Sequence of the second protein:
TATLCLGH

Residue-level contacts at the interface:
Residue K102 in the first protein is in contact with residue T10 in the second protein (closest heavy-atom distance 3.7 Å).
Residue C100 in the first protein is in contact with residue C14 in the second protein (closest heavy-atom distance 2.0 Å).
Residue G99 in the first protein interacts with residue L13 in the second protein (closest heavy-atom distance 4.0 Å).
Residue F101 in the first protein is in contact with residue L13 in the second protein (closest heavy-atom distance 2.4 Å).
Residue S56 in the first protein is in contact with residue L13 in the second protein (closest heavy-atom distance 3.7 Å).
Residue E60 in the first protein interacts with residue L15 in the second protein (closest heavy-atom distance 4.1 Å).
Residue F101 in the first protein contacts residue A11 in the second protein (closest heavy-atom distance 3.8 Å).
Residue V63 in the first protein is in contact with residue L15 in the second protein (closest heavy-atom distance 3.7 Å).
Residue K102 in the first protein interacts with residue T12 in the second protein (closest heavy-atom distance 4.2 Å).
Residue A59 in the first protein contacts residue L15 in the second protein (closest heavy-atom distance 3.6 Å).
Residue E66 in the first protein is in contact with residue H17 in the second protein (closest heavy-atom distance 3.5 Å).
Residue F82 in the first protein is in contact with residue L15 in the second protein (closest heavy-atom distance 3.7 Å).
Residue H105 in the first protein is in contact with residue T10 in the second protein (closest heavy-atom distance 4.1 Å).
Residue A59 in the first protein contacts residue L13 in the second protein (closest heavy-atom distance 4.9 Å).
Residue F101 in the first protein contacts residue C14 in the second protein (closest heavy-atom distance 4.6 Å).
Residue F82 in the first protein is in contact with residue H17 in the second protein (closest heavy-atom distance 3.7 Å).
Residue I103 in the first protein is in contact with residue A11 in the second protein (closest heavy-atom distance 2.6 Å).
Residue Y104 in the first protein contacts residue A11 in the second protein (closest heavy-atom distance 4.9 Å).
Residue C100 in the first protein interacts with residue L13 in the second protein (closest heavy-atom distance 3.1 Å).
Residue I103 in the first protein contacts residue T10 in the second protein (closest heavy-atom distance 3.1 Å).
Residue G99 in the first protein interacts with residue C14 in the second protein (closest heavy-atom distance 3.4 Å).
Residue N98 in the first protein interacts with residue G16 in the second protein (closest heavy-atom distance 4.4 Å).
Residue G99 in the first protein interacts with residue L15 in the second protein (closest heavy-atom distance 2.7 Å).
Residue M96 in the first protein is in contact with residue T12 in the second protein (closest heavy-atom distance 4.7 Å).
Residue K102 in the first protein is in contact with residue L13 in the second protein (closest heavy-atom distance 4.8 Å).
Residue G99 in the first protein interacts with residue G16 in the second protein (closest heavy-atom distance 3.9 Å).
Residue I103 in the first protein interacts with residue L13 in the second protein (closest heavy-atom distance 4.0 Å).
Residue F101 in the first protein interacts with residue L15 in the second protein (closest heavy-atom distance 4.5 Å).
Residue L73 in the first protein contacts residue H17 in the second protein (closest heavy-atom distance 3.5 Å).
Residue L89 in the first protein is in contact with residue L13 in the second protein (closest heavy-atom distance 4.1 Å).
Residue L89 in the first protein interacts with residue L15 in the second protein (closest heavy-atom distance 4.4 Å).
Residue E60 in the first protein interacts with residue L13 in the second protein (closest heavy-atom distance 3.5 Å).
Residue C100 in the first protein contacts residue L15 in the second protein (closest heavy-atom distance 4.7 Å).
Residue V63 in the first protein is in contact with residue H17 in the second protein (closest heavy-atom distance 4.7 Å).
Residue F101 in the first protein interacts with residue T12 in the second protein (closest heavy-atom distance 3.2 Å).
Residue I103 in the first protein is in contact with residue T12 in the second protein (closest heavy-atom distance 4.6 Å).
Residue Y104 in the first protein interacts with residue T10 in the second protein (closest heavy-atom distance 2.9 Å).
Residue K102 in the first protein contacts residue A11 in the second protein (closest heavy-atom distance 3.5 Å).
Residue C100 in the first protein contacts residue T12 in the second protein (closest heavy-atom distance 4.0 Å).

Sequence of the first protein:
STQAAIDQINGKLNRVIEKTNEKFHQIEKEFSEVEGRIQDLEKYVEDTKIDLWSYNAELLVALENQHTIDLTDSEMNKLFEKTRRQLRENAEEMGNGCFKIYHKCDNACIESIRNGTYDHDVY

This data describes a binding interaction between two proteins.